Sequence of protein 1:
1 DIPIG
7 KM

Contacts between the two chains:
Residue V252 in protein 2 is in contact with residue M8 in protein 1 (closest heavy-atom distance 4.4 Å).
Residue Y278 in protein 2 interacts with residue I4 in protein 1 (closest heavy-atom distance 4.6 Å).
Residue G250 in protein 2 interacts with residue M8 in protein 1 (closest heavy-atom distance 3.6 Å).
Residue F254 in protein 2 is in contact with residue I4 in protein 1 (closest heavy-atom distance 3.6 Å).
Residue R208 in protein 2 interacts with residue I2 in protein 1 (closest heavy-atom distance 4.5 Å).
Residue D3 in protein 2 is in contact with residue K7 in protein 1 (closest heavy-atom distance 3.5 Å).
Residue N276 in protein 2 is in contact with residue G5 in protein 1 (closest heavy-atom distance 4.9 Å).
Residue N253 in protein 2 is in contact with residue P3 in protein 1 (closest heavy-atom distance 3.5 Å).
Residue N253 in protein 2 is in contact with residue I2 in protein 1 (closest heavy-atom distance 3.9 Å).
Residue Y62 in protein 2 interacts with residue G5 in protein 1 (closest heavy-atom distance 3.2 Å).
Residue Y278 in protein 2 is in contact with residue K7 in protein 1 (closest heavy-atom distance 3.3 Å).
Residue V65 in protein 2 contacts residue I4 in protein 1 (closest heavy-atom distance 4.2 Å).
Residue L285 in protein 2 is in contact with residue G5 in protein 1 (closest heavy-atom distance 4.5 Å).
Residue L285 in protein 2 is in contact with residue K7 in protein 1 (closest heavy-atom distance 3.4 Å).
Residue F251 in protein 2 interacts with residue M8 in protein 1 (closest heavy-atom distance 3.7 Å).
Residue N239 in protein 2 interacts with residue I2 in protein 1 (closest heavy-atom distance 3.4 Å).
Residue Y278 in protein 2 is in contact with residue G5 in protein 1 (closest heavy-atom distance 3.0 Å).
Residue H277 in protein 2 contacts residue G5 in protein 1 (closest heavy-atom distance 3.1 Å).
Residue S284 in protein 2 is in contact with residue K7 in protein 1 (closest heavy-atom distance 4.4 Å).
Residue Y62 in protein 2 interacts with residue I4 in protein 1 (closest heavy-atom distance 4.2 Å).
Residue V252 in protein 2 interacts with residue K7 in protein 1 (closest heavy-atom distance 5.0 Å).
Residue Y75 in protein 2 contacts residue I4 in protein 1 (closest heavy-atom distance 3.8 Å).
Residue N253 in protein 2 contacts residue I4 in protein 1 (closest heavy-atom distance 4.4 Å).
Residue R238 in protein 2 interacts with residue I2 in protein 1 (closest heavy-atom distance 4.7 Å).
Residue F251 in protein 2 is in contact with residue K7 in protein 1 (closest heavy-atom distance 4.8 Å).
Residue P241 in protein 2 interacts with residue I2 in protein 1 (closest heavy-atom distance 4.6 Å).

This data describes a binding interaction between two proteins.

Sequence of protein 2:
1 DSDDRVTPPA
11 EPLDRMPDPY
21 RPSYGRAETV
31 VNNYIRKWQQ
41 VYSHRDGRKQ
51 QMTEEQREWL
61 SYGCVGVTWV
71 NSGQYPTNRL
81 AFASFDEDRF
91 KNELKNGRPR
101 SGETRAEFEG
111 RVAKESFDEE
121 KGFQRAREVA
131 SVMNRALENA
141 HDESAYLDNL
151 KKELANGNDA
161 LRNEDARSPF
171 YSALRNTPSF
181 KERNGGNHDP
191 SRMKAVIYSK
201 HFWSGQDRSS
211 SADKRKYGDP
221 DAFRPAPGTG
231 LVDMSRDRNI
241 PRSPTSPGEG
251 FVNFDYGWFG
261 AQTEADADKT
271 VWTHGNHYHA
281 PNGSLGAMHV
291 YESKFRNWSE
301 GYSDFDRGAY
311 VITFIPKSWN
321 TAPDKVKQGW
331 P